Sequence of the second protein:
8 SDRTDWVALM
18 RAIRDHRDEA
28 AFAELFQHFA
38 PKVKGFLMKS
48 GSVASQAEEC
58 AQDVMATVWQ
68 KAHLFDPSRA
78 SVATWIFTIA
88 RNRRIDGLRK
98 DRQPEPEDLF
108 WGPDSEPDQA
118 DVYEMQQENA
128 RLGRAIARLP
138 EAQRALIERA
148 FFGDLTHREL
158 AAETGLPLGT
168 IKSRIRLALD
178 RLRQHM

Sequence of the first protein:
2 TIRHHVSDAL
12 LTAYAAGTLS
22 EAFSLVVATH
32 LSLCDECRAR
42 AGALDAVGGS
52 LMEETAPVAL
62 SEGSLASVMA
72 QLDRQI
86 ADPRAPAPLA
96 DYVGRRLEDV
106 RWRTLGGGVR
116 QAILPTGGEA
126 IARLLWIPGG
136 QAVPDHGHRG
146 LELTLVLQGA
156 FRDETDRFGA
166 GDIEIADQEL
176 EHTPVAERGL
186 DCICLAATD

Interface contacts:
Residue D74 in the first protein contacts residue W66 in the second protein (closest heavy-atom distance 2.9 Å).
Residue M53 in the first protein contacts residue F84 in the second protein (closest heavy-atom distance 3.5 Å).
Residue D9 in the first protein contacts residue A159 in the second protein (closest heavy-atom distance 3.5 Å).
Residue Y15 in the first protein interacts with residue P101 in the second protein (closest heavy-atom distance 2.3 Å).
Residue T19 in the first protein is in contact with residue D151 in the second protein (closest heavy-atom distance 3.2 Å).
Residue V48 in the first protein is in contact with residue I144 in the second protein (closest heavy-atom distance 3.6 Å).
Residue D36 in the first protein is in contact with residue R180 in the second protein (closest heavy-atom distance 2.9 Å).
Residue D9 in the first protein is in contact with residue A158 in the second protein (closest heavy-atom distance 3.2 Å).
Residue L73 in the first protein is in contact with residue W66 in the second protein (closest heavy-atom distance 3.6 Å).
Residue L61 in the first protein contacts residue A37 in the second protein (closest heavy-atom distance 3.5 Å).
Residue A16 in the first protein contacts residue R88 in the second protein (closest heavy-atom distance 3.0 Å).
Residue S65 in the first protein contacts residue Q59 in the second protein (closest heavy-atom distance 3.3 Å).
Residue Y15 in the first protein contacts residue E102 in the second protein (closest heavy-atom distance 3.0 Å).
Residue S62 in the first protein interacts with residue E55 in the second protein (closest heavy-atom distance 2.9 Å).
Residue S65 in the first protein contacts residue E55 in the second protein (closest heavy-atom distance 3.1 Å).
Residue A16 in the first protein contacts residue F84 in the second protein (closest heavy-atom distance 3.5 Å).
Residue A29 in the first protein interacts with residue P103 in the second protein (closest heavy-atom distance 3.5 Å).
Residue A60 in the first protein interacts with residue K41 in the second protein (closest heavy-atom distance 2.7 Å).
Residue V59 in the first protein interacts with residue M45 in the second protein (closest heavy-atom distance 3.2 Å).
Residue E54 in the first protein interacts with residue K39 in the second protein (closest heavy-atom distance 2.4 Å).
Residue T56 in the first protein interacts with residue F43 in the second protein (closest heavy-atom distance 3.6 Å).
Residue V48 in the first protein interacts with residue F148 in the second protein (closest heavy-atom distance 3.6 Å).
Residue A40 in the first protein interacts with residue K169 in the second protein (closest heavy-atom distance 3.4 Å).
Residue A47 in the first protein interacts with residue T81 in the second protein (closest heavy-atom distance 3.4 Å).
Residue L66 in the first protein contacts residue F33 in the second protein (closest heavy-atom distance 3.6 Å).
Residue E55 in the first protein is in contact with residue R141 in the second protein (closest heavy-atom distance 3.4 Å).
Residue E22 in the first protein is in contact with residue K97 in the second protein (closest heavy-atom distance 2.9 Å).
Residue P120 in the first protein contacts residue K97 in the second protein (closest heavy-atom distance 2.8 Å).
Residue L61 in the first protein contacts residue E55 in the second protein (closest heavy-atom distance 3.4 Å).
Residue S21 in the first protein contacts residue L95 in the second protein (closest heavy-atom distance 3.4 Å).
Residue E54 in the first protein contacts residue H35 in the second protein (closest heavy-atom distance 2.7 Å).
Residue S51 in the first protein is in contact with residue G130 in the second protein (closest heavy-atom distance 3.1 Å).
Residue R39 in the first protein is in contact with residue E104 in the second protein (closest heavy-atom distance 2.8 Å).
Residue L45 in the first protein is in contact with residue F148 in the second protein (closest heavy-atom distance 3.3 Å).
Residue T56 in the first protein interacts with residue K39 in the second protein (closest heavy-atom distance 3.0 Å).
Residue E22 in the first protein is in contact with residue L95 in the second protein (closest heavy-atom distance 2.8 Å).
Residue E37 in the first protein contacts residue R173 in the second protein (closest heavy-atom distance 2.4 Å).
Residue G18 in the first protein is in contact with residue R96 in the second protein (closest heavy-atom distance 2.8 Å).
Residue L20 in the first protein interacts with residue R96 in the second protein (closest heavy-atom distance 3.6 Å).
Residue R75 in the first protein interacts with residue E26 in the second protein (closest heavy-atom distance 2.4 Å).
Residue E54 in the first protein is in contact with residue F36 in the second protein (closest heavy-atom distance 3.5 Å).
Residue A10 in the first protein contacts residue R155 in the second protein (closest heavy-atom distance 3.4 Å).
Residue G43 in the first protein interacts with residue I172 in the second protein (closest heavy-atom distance 3.5 Å).
Residue Y15 in the first protein is in contact with residue Q100 in the second protein (closest heavy-atom distance 3.6 Å).
Residue D74 in the first protein contacts residue Q67 in the second protein (closest heavy-atom distance 3.5 Å).
Residue P93 in the first protein interacts with residue E102 in the second protein (closest heavy-atom distance 3.5 Å).
Residue Y15 in the first protein contacts residue P103 in the second protein (closest heavy-atom distance 3.4 Å).
Residue R75 in the first protein contacts residue W66 in the second protein (closest heavy-atom distance 2.9 Å).
Residue A29 in the first protein contacts residue P101 in the second protein (closest heavy-atom distance 3.3 Å).
Residue E22 in the first protein interacts with residue R96 in the second protein (closest heavy-atom distance 3.4 Å).
Residue A92 in the first protein contacts residue E104 in the second protein (closest heavy-atom distance 3.3 Å).
Residue P58 in the first protein interacts with residue P38 in the second protein (closest heavy-atom distance 3.4 Å).
Residue T13 in the first protein contacts residue L157 in the second protein (closest heavy-atom distance 3.1 Å).
Residue L61 in the first protein is in contact with residue P38 in the second protein (closest heavy-atom distance 3.5 Å).
Residue V59 in the first protein contacts residue K41 in the second protein (closest heavy-atom distance 3.4 Å).
Residue D46 in the first protein contacts residue R88 in the second protein (closest heavy-atom distance 2.4 Å).
Residue A17 in the first protein contacts residue A147 in the second protein (closest heavy-atom distance 3.4 Å).
Residue S25 in the first protein contacts residue Q100 in the second protein (closest heavy-atom distance 2.9 Å).
Residue G50 in the first protein is in contact with residue A80 in the second protein (closest heavy-atom distance 3.5 Å).
Residue V59 in the first protein interacts with residue P38 in the second protein (closest heavy-atom distance 2.8 Å).

This data describes a binding interaction between two proteins.